Sequence of chain B:
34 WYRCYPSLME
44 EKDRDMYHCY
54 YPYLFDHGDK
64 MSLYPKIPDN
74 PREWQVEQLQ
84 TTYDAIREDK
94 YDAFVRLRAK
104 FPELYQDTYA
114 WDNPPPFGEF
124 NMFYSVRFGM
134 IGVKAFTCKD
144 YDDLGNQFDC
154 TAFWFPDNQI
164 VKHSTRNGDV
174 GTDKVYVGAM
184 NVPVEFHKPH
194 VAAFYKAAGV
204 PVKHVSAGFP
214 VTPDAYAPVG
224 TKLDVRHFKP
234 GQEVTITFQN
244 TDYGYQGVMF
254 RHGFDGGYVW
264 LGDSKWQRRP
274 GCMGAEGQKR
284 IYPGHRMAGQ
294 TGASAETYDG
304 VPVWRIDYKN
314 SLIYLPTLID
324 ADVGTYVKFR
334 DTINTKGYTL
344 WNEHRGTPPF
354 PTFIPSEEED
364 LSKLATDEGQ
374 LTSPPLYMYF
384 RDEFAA

Contacts between the two chains:
Residue Y112 in chain B interacts with residue A144 in chain A (closest heavy-atom distance 3.6 Å).
Residue Y112 in chain B contacts residue A142 in chain A (closest heavy-atom distance 3.5 Å).
Residue A113 in chain B contacts residue A144 in chain A (closest heavy-atom distance 4.2 Å).
Residue E106 in chain B contacts residue A131 in chain A (closest heavy-atom distance 4.1 Å).
Residue D110 in chain B contacts residue A144 in chain A (closest heavy-atom distance 4.7 Å).
Residue E106 in chain B is in contact with residue A127 in chain A (closest heavy-atom distance 4.5 Å).
Residue E106 in chain B interacts with residue A128 in chain A (closest heavy-atom distance 3.1 Å).
Residue Y112 in chain B is in contact with residue A143 in chain A (closest heavy-atom distance 4.6 Å).
Residue N116 in chain B interacts with residue A143 in chain A (closest heavy-atom distance 4.5 Å).
Residue Q109 in chain B contacts residue A144 in chain A (closest heavy-atom distance 3.2 Å).
Residue Q109 in chain B contacts residue A142 in chain A (closest heavy-atom distance 3.2 Å).
Residue N116 in chain B interacts with residue A142 in chain A (closest heavy-atom distance 3.6 Å).

Sequence of chain A:
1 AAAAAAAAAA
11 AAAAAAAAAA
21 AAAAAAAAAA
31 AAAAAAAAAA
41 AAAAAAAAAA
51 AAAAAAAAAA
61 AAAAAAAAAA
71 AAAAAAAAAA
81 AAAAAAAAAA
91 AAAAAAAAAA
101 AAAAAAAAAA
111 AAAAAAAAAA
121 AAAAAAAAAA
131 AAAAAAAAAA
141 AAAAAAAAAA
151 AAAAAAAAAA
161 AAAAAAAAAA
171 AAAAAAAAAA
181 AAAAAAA

This data describes a binding interaction between two proteins.